Sequence of protein 2:
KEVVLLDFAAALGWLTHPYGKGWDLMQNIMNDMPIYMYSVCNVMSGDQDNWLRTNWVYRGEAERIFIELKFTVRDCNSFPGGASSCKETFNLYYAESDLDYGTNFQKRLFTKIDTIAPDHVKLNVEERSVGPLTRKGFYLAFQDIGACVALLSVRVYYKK

Sequence of protein 1:
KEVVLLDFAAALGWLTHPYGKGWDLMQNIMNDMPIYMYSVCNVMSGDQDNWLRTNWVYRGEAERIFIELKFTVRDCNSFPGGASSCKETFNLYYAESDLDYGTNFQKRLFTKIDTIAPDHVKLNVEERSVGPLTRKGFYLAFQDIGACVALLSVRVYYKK

Residue-level contacts at the interface:
Residue N75 in protein 1 interacts with residue N64 in protein 2 (closest heavy-atom distance 2.9 Å).
Residue R107 in protein 1 contacts residue A39 in protein 2 (closest heavy-atom distance 3.3 Å).
Residue C74 in protein 1 contacts residue D65 in protein 2 (closest heavy-atom distance 3.5 Å).
Residue I68 in protein 1 contacts residue C74 in protein 2 (closest heavy-atom distance 3.8 Å).
Residue D65 in protein 1 interacts with residue M77 in protein 2 (closest heavy-atom distance 2.9 Å).
Residue I68 in protein 1 interacts with residue V73 in protein 2 (closest heavy-atom distance 3.6 Å).
Residue N61 in protein 1 is in contact with residue S72 in protein 2 (closest heavy-atom distance 3.1 Å).
Residue N61 in protein 1 contacts residue V73 in protein 2 (closest heavy-atom distance 3.9 Å).
Residue D57 in protein 1 is in contact with residue Q60 in protein 2 (closest heavy-atom distance 3.5 Å).
Residue M66 in protein 1 interacts with residue V76 in protein 2 (closest heavy-atom distance 3.8 Å).
Residue N64 in protein 1 is in contact with residue V73 in protein 2 (closest heavy-atom distance 3.1 Å).
Residue D57 in protein 1 interacts with residue N61 in protein 2 (closest heavy-atom distance 3.4 Å).
Residue V73 in protein 1 contacts residue I68 in protein 2 (closest heavy-atom distance 3.6 Å).
Residue V76 in protein 1 interacts with residue M66 in protein 2 (closest heavy-atom distance 3.8 Å).
Residue N75 in protein 1 contacts residue D65 in protein 2 (closest heavy-atom distance 2.9 Å).
Residue V165 in protein 1 is in contact with residue K103 in protein 2 (closest heavy-atom distance 2.6 Å).
Residue C74 in protein 1 is in contact with residue I68 in protein 2 (closest heavy-atom distance 3.8 Å).
Residue N61 in protein 1 interacts with residue D57 in protein 2 (closest heavy-atom distance 3.4 Å).
Residue Q60 in protein 1 interacts with residue D57 in protein 2 (closest heavy-atom distance 3.5 Å).
Residue N168 in protein 1 is in contact with residue L167 in protein 2 (closest heavy-atom distance 3.4 Å).
Residue N64 in protein 1 contacts residue N75 in protein 2 (closest heavy-atom distance 2.9 Å).
Residue L167 in protein 1 contacts residue N168 in protein 2 (closest heavy-atom distance 3.4 Å).
Residue L196 in protein 1 interacts with residue T105 in protein 2 (closest heavy-atom distance 3.7 Å).
Residue A39 in protein 1 contacts residue V165 in protein 2 (closest heavy-atom distance 3.3 Å).
Residue M59 in protein 1 is in contact with residue Q60 in protein 2 (closest heavy-atom distance 3.6 Å).
Residue D65 in protein 1 is in contact with residue V76 in protein 2 (closest heavy-atom distance 3.4 Å).
Residue D65 in protein 1 interacts with residue N75 in protein 2 (closest heavy-atom distance 2.9 Å).
Residue M59 in protein 1 interacts with residue M59 in protein 2 (closest heavy-atom distance 3.5 Å).
Residue S72 in protein 1 contacts residue N61 in protein 2 (closest heavy-atom distance 3.1 Å).
Residue N64 in protein 1 is in contact with residue G55 in protein 2 (closest heavy-atom distance 2.9 Å).
Residue M70 in protein 1 is in contact with residue M70 in protein 2 (closest heavy-atom distance 3.4 Å).
Residue Q60 in protein 1 contacts residue M59 in protein 2 (closest heavy-atom distance 3.6 Å).
Residue V73 in protein 1 interacts with residue N64 in protein 2 (closest heavy-atom distance 3.1 Å).
Residue K103 in protein 1 interacts with residue V165 in protein 2 (closest heavy-atom distance 2.6 Å).
Residue A39 in protein 1 interacts with residue R107 in protein 2 (closest heavy-atom distance 3.3 Å).
Residue L167 in protein 1 interacts with residue K103 in protein 2 (closest heavy-atom distance 3.8 Å).
Residue C74 in protein 1 interacts with residue M66 in protein 2 (closest heavy-atom distance 3.1 Å).
Residue M70 in protein 1 interacts with residue A194 in protein 2 (closest heavy-atom distance 3.5 Å).
Residue L196 in protein 1 interacts with residue L196 in protein 2 (closest heavy-atom distance 3.7 Å).
Residue K54 in protein 1 interacts with residue N64 in protein 2 (closest heavy-atom distance 3.3 Å).
Residue M66 in protein 1 contacts residue C74 in protein 2 (closest heavy-atom distance 3.1 Å).
Residue V76 in protein 1 is in contact with residue D65 in protein 2 (closest heavy-atom distance 3.4 Å).
Residue D65 in protein 1 is in contact with residue C74 in protein 2 (closest heavy-atom distance 3.5 Å).
Residue T105 in protein 1 is in contact with residue L196 in protein 2 (closest heavy-atom distance 3.7 Å).
Residue A194 in protein 1 interacts with residue M70 in protein 2 (closest heavy-atom distance 3.5 Å).
Residue M77 in protein 1 interacts with residue D65 in protein 2 (closest heavy-atom distance 2.9 Å).
Residue I68 in protein 1 interacts with residue S72 in protein 2 (closest heavy-atom distance 3.5 Å).
Residue S72 in protein 1 interacts with residue I68 in protein 2 (closest heavy-atom distance 3.5 Å).
Residue D65 in protein 1 contacts residue S78 in protein 2 (closest heavy-atom distance 2.7 Å).
Residue M59 in protein 1 interacts with residue I68 in protein 2 (closest heavy-atom distance 3.6 Å).
Residue K103 in protein 1 is in contact with residue L167 in protein 2 (closest heavy-atom distance 3.8 Å).
Residue S78 in protein 1 interacts with residue D65 in protein 2 (closest heavy-atom distance 2.7 Å).
Residue N64 in protein 1 interacts with residue K54 in protein 2 (closest heavy-atom distance 3.3 Å).
Residue G55 in protein 1 contacts residue N64 in protein 2 (closest heavy-atom distance 2.9 Å).
Residue I68 in protein 1 contacts residue M59 in protein 2 (closest heavy-atom distance 3.6 Å).
Residue V165 in protein 1 is in contact with residue A39 in protein 2 (closest heavy-atom distance 3.3 Å).
Residue G53 in protein 1 interacts with residue M63 in protein 2 (closest heavy-atom distance 3.2 Å).
Residue M63 in protein 1 interacts with residue G53 in protein 2 (closest heavy-atom distance 3.2 Å).
Residue C74 in protein 1 contacts residue N64 in protein 2 (closest heavy-atom distance 2.7 Å).
Residue N64 in protein 1 is in contact with residue C74 in protein 2 (closest heavy-atom distance 2.7 Å).

These two protein chains interact to form a complex.